These two protein chains interact to form a complex.

Residue-level contacts at the interface:
Residue A284 in protein 1 interacts with residue R87 in protein 2 (closest heavy-atom distance 4.0 Å).
Residue K389 in protein 1 contacts residue F65 in protein 2 (closest heavy-atom distance 4.4 Å).
Residue F285 in protein 1 is in contact with residue L94 in protein 2 (closest heavy-atom distance 3.6 Å).
Residue I292 in protein 1 contacts residue L61 in protein 2 (closest heavy-atom distance 4.0 Å).
Residue M402 in protein 1 contacts residue I70 in protein 2 (closest heavy-atom distance 3.7 Å).
Residue P281 in protein 1 interacts with residue L130 in protein 2 (closest heavy-atom distance 3.6 Å).
Residue L92 in protein 1 contacts residue E69 in protein 2 (closest heavy-atom distance 3.7 Å).
Residue A284 in protein 1 contacts residue I89 in protein 2 (closest heavy-atom distance 4.1 Å).
Residue Y286 in protein 1 contacts residue L130 in protein 2 (closest heavy-atom distance 4.5 Å).
Residue T172 in protein 1 interacts with residue T77 in protein 2 (closest heavy-atom distance 3.6 Å).
Residue A284 in protein 1 interacts with residue A120 in protein 2 (closest heavy-atom distance 3.9 Å).
Residue F285 in protein 1 contacts residue I89 in protein 2 (closest heavy-atom distance 4.1 Å).
Residue A284 in protein 1 interacts with residue D118 in protein 2 (closest heavy-atom distance 3.5 Å).
Residue I391 in protein 1 interacts with residue H67 in protein 2 (closest heavy-atom distance 3.6 Å).
Residue I295 in protein 1 contacts residue H54 in protein 2 (closest heavy-atom distance 4.3 Å).
Residue I291 in protein 1 contacts residue R87 in protein 2 (closest heavy-atom distance 4.1 Å).
Residue I292 in protein 1 contacts residue Y64 in protein 2 (closest heavy-atom distance 3.6 Å).
Residue R296 in protein 1 contacts residue F65 in protein 2 (closest heavy-atom distance 3.5 Å).
Residue T288 in protein 1 interacts with residue I89 in protein 2 (closest heavy-atom distance 3.3 Å).
Residue A287 in protein 1 interacts with residue R87 in protein 2 (closest heavy-atom distance 4.6 Å).
Residue T172 in protein 1 is in contact with residue V48 in protein 2 (closest heavy-atom distance 4.2 Å).
Residue T288 in protein 1 is in contact with residue L94 in protein 2 (closest heavy-atom distance 4.3 Å).
Residue F285 in protein 1 is in contact with residue L127 in protein 2 (closest heavy-atom distance 3.6 Å).
Residue A284 in protein 1 is in contact with residue E119 in protein 2 (closest heavy-atom distance 4.3 Å).
Residue F285 in protein 1 contacts residue Y64 in protein 2 (closest heavy-atom distance 4.5 Å).
Residue M402 in protein 1 is in contact with residue P58 in protein 2 (closest heavy-atom distance 4.0 Å).
Residue Q390 in protein 1 contacts residue F65 in protein 2 (closest heavy-atom distance 4.5 Å).
Residue I291 in protein 1 contacts residue H54 in protein 2 (closest heavy-atom distance 4.4 Å).
Residue V90 in protein 1 contacts residue L74 in protein 2 (closest heavy-atom distance 4.3 Å).
Residue Q283 in protein 1 interacts with residue F153 in protein 2 (closest heavy-atom distance 3.5 Å).
Residue T288 in protein 1 is in contact with residue D85 in protein 2 (closest heavy-atom distance 4.4 Å).
Residue V90 in protein 1 contacts residue V73 in protein 2 (closest heavy-atom distance 3.9 Å).
Residue Q408 in protein 1 is in contact with residue H54 in protein 2 (closest heavy-atom distance 4.3 Å).
Residue I391 in protein 1 is in contact with residue F65 in protein 2 (closest heavy-atom distance 3.8 Å).
Residue P281 in protein 1 interacts with residue K155 in protein 2 (closest heavy-atom distance 3.8 Å).
Residue T288 in protein 1 contacts residue R87 in protein 2 (closest heavy-atom distance 3.5 Å).
Residue R296 in protein 1 is in contact with residue L61 in protein 2 (closest heavy-atom distance 3.4 Å).
Residue K389 in protein 1 is in contact with residue H67 in protein 2 (closest heavy-atom distance 3.3 Å).
Residue I279 in protein 1 is in contact with residue F153 in protein 2 (closest heavy-atom distance 4.1 Å).
Residue I292 in protein 1 is in contact with residue I56 in protein 2 (closest heavy-atom distance 3.8 Å).
Residue Q400 in protein 1 contacts residue H67 in protein 2 (closest heavy-atom distance 3.9 Å).
Residue V90 in protein 1 is in contact with residue I70 in protein 2 (closest heavy-atom distance 4.5 Å).
Residue Q400 in protein 1 interacts with residue E69 in protein 2 (closest heavy-atom distance 4.0 Å).
Residue P281 in protein 1 contacts residue I160 in protein 2 (closest heavy-atom distance 3.7 Å).
Residue G282 in protein 1 interacts with residue D122 in protein 2 (closest heavy-atom distance 3.5 Å).
Residue G282 in protein 1 interacts with residue L127 in protein 2 (closest heavy-atom distance 3.9 Å).
Residue F285 in protein 1 interacts with residue K131 in protein 2 (closest heavy-atom distance 3.9 Å).
Residue Y286 in protein 1 contacts residue K131 in protein 2 (closest heavy-atom distance 4.0 Å).
Residue G282 in protein 1 is in contact with residue L130 in protein 2 (closest heavy-atom distance 4.0 Å).
Residue A170 in protein 1 is in contact with residue V73 in protein 2 (closest heavy-atom distance 3.7 Å).
Residue T288 in protein 1 interacts with residue I56 in protein 2 (closest heavy-atom distance 4.5 Å).
Residue F285 in protein 1 is in contact with residue M98 in protein 2 (closest heavy-atom distance 4.6 Å).
Residue G289 in protein 1 is in contact with residue Y64 in protein 2 (closest heavy-atom distance 4.3 Å).
Residue Q283 in protein 1 is in contact with residue K152 in protein 2 (closest heavy-atom distance 4.3 Å).
Residue F285 in protein 1 contacts residue A97 in protein 2 (closest heavy-atom distance 3.6 Å).
Residue L92 in protein 1 interacts with residue V73 in protein 2 (closest heavy-atom distance 3.7 Å).
Residue I391 in protein 1 is in contact with residue I70 in protein 2 (closest heavy-atom distance 4.4 Å).
Residue Q283 in protein 1 is in contact with residue D122 in protein 2 (closest heavy-atom distance 4.1 Å).
Residue Q390 in protein 1 is in contact with residue L61 in protein 2 (closest heavy-atom distance 3.7 Å).
Residue C175 in protein 1 contacts residue D47 in protein 2 (closest heavy-atom distance 4.5 Å).

Sequence of protein 1:
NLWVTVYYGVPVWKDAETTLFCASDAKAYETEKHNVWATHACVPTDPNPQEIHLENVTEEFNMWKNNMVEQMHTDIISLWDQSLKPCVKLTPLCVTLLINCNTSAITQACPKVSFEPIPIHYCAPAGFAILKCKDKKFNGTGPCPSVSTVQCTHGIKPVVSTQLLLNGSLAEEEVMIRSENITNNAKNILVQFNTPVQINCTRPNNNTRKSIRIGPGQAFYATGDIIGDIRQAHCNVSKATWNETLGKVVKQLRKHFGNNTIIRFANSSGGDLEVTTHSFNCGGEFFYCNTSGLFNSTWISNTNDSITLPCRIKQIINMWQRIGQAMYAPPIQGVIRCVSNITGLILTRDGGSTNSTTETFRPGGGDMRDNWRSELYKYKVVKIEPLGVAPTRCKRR

Sequence of protein 2:
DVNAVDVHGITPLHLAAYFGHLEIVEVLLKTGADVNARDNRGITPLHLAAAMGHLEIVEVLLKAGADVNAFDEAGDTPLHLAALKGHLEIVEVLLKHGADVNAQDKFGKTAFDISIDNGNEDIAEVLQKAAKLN